Sequence of chain A:
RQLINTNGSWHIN

These two protein chains interact to form a complex.

Sequence of chain B:
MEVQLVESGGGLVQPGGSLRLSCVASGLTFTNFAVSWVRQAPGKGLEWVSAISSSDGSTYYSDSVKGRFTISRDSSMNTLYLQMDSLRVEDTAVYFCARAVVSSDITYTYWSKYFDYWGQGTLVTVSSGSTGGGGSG

Interface contacts:
Residue S36 in chain B interacts with residue W10 in chain A (closest heavy-atom distance 3.4 Å).
Residue S53 in chain B interacts with residue S9 in chain A (closest heavy-atom distance 3.6 Å).
Residue I106 in chain B contacts residue Q2 in chain A (closest heavy-atom distance 4.5 Å).
Residue Y108 in chain B interacts with residue I12 in chain A (closest heavy-atom distance 3.2 Å).
Residue K113 in chain B contacts residue W10 in chain A (closest heavy-atom distance 2.7 Å).
Residue V102 in chain B contacts residue S9 in chain A (closest heavy-atom distance 3.3 Å).
Residue A51 in chain B is in contact with residue W10 in chain A (closest heavy-atom distance 3.5 Å).
Residue N32 in chain B contacts residue G8 in chain A (closest heavy-atom distance 3.4 Å).
Residue S55 in chain B interacts with residue G8 in chain A (closest heavy-atom distance 3.4 Å).
Residue D105 in chain B interacts with residue Q2 in chain A (closest heavy-atom distance 3.5 Å).
Residue A34 in chain B interacts with residue G8 in chain A (closest heavy-atom distance 4.0 Å).
Residue S104 in chain B contacts residue L3 in chain A (closest heavy-atom distance 3.7 Å).
Residue Y60 in chain B contacts residue I12 in chain A (closest heavy-atom distance 4.9 Å).
Residue S103 in chain B interacts with residue I4 in chain A (closest heavy-atom distance 3.2 Å).
Residue A100 in chain B contacts residue W10 in chain A (closest heavy-atom distance 3.8 Å).
Residue F33 in chain B is in contact with residue G8 in chain A (closest heavy-atom distance 3.6 Å).
Residue V102 in chain B contacts residue I4 in chain A (closest heavy-atom distance 4.4 Å).
Residue S53 in chain B is in contact with residue H11 in chain A (closest heavy-atom distance 4.5 Å).
Residue V102 in chain B interacts with residue W10 in chain A (closest heavy-atom distance 3.5 Å).
Residue A34 in chain B interacts with residue W10 in chain A (closest heavy-atom distance 4.0 Å).
Residue S104 in chain B is in contact with residue I4 in chain A (closest heavy-atom distance 2.8 Å).
Residue Y110 in chain B contacts residue Q2 in chain A (closest heavy-atom distance 3.5 Å).
Residue N32 in chain B interacts with residue N7 in chain A (closest heavy-atom distance 3.5 Å).
Residue S53 in chain B interacts with residue G8 in chain A (closest heavy-atom distance 3.2 Å).
Residue D105 in chain B interacts with residue L3 in chain A (closest heavy-atom distance 4.2 Å).
Residue S54 in chain B contacts residue G8 in chain A (closest heavy-atom distance 3.0 Å).
Residue W48 in chain B interacts with residue W10 in chain A (closest heavy-atom distance 3.6 Å).
Residue S112 in chain B contacts residue L3 in chain A (closest heavy-atom distance 3.6 Å).
Residue S104 in chain B is in contact with residue Q2 in chain A (closest heavy-atom distance 4.1 Å).
Residue S103 in chain B is in contact with residue N5 in chain A (closest heavy-atom distance 3.3 Å).
Residue K113 in chain B is in contact with residue H11 in chain A (closest heavy-atom distance 2.7 Å).
Residue S54 in chain B interacts with residue N7 in chain A (closest heavy-atom distance 4.5 Å).
Residue W111 in chain B contacts residue L3 in chain A (closest heavy-atom distance 4.5 Å).
Residue Y110 in chain B interacts with residue L3 in chain A (closest heavy-atom distance 4.0 Å).
Residue W111 in chain B interacts with residue T6 in chain A (closest heavy-atom distance 4.1 Å).
Residue W111 in chain B is in contact with residue I12 in chain A (closest heavy-atom distance 3.4 Å).
Residue W111 in chain B is in contact with residue W10 in chain A (closest heavy-atom distance 4.0 Å).
Residue S103 in chain B is in contact with residue T6 in chain A (closest heavy-atom distance 4.1 Å).
Residue A34 in chain B contacts residue S9 in chain A (closest heavy-atom distance 4.6 Å).
Residue W111 in chain B contacts residue H11 in chain A (closest heavy-atom distance 3.5 Å).
Residue V102 in chain B interacts with residue T6 in chain A (closest heavy-atom distance 2.9 Å).
Residue F115 in chain B contacts residue W10 in chain A (closest heavy-atom distance 3.9 Å).
Residue I52 in chain B interacts with residue G8 in chain A (closest heavy-atom distance 4.9 Å).
Residue S104 in chain B interacts with residue T6 in chain A (closest heavy-atom distance 4.5 Å).
Residue S53 in chain B interacts with residue W10 in chain A (closest heavy-atom distance 2.9 Å).
Residue I52 in chain B interacts with residue W10 in chain A (closest heavy-atom distance 4.8 Å).
Residue N32 in chain B is in contact with residue N5 in chain A (closest heavy-atom distance 4.0 Å).
Residue V101 in chain B is in contact with residue N5 in chain A (closest heavy-atom distance 3.8 Å).
Residue D56 in chain B is in contact with residue S9 in chain A (closest heavy-atom distance 4.6 Å).
Residue Y60 in chain B interacts with residue H11 in chain A (closest heavy-atom distance 3.4 Å).
Residue D105 in chain B contacts residue I4 in chain A (closest heavy-atom distance 4.6 Å).
Residue Y60 in chain B contacts residue W10 in chain A (closest heavy-atom distance 3.4 Å).
Residue S103 in chain B contacts residue L3 in chain A (closest heavy-atom distance 3.9 Å).
Residue V102 in chain B is in contact with residue N5 in chain A (closest heavy-atom distance 3.3 Å).
Residue S55 in chain B interacts with residue N7 in chain A (closest heavy-atom distance 3.9 Å).
Residue S55 in chain B interacts with residue S9 in chain A (closest heavy-atom distance 2.8 Å).
Residue S103 in chain B contacts residue R1 in chain A (closest heavy-atom distance 3.2 Å).
Residue F33 in chain B is in contact with residue N7 in chain A (closest heavy-atom distance 4.5 Å).
Residue V102 in chain B is in contact with residue N7 in chain A (closest heavy-atom distance 4.4 Å).
Residue I106 in chain B is in contact with residue I4 in chain A (closest heavy-atom distance 4.2 Å).